Contacts between the two chains:
Residue Q136 in protein 2 is in contact with residue A8 in protein 1 (closest heavy-atom distance 4.8 Å).
Residue E133 in protein 2 contacts residue A4 in protein 1 (closest heavy-atom distance 3.0 Å).
Residue E133 in protein 2 interacts with residue A6 in protein 1 (closest heavy-atom distance 2.8 Å).
Residue E133 in protein 2 interacts with residue A5 in protein 1 (closest heavy-atom distance 3.1 Å).
Residue L137 in protein 2 interacts with residue A56 in protein 1 (closest heavy-atom distance 3.8 Å).
Residue L137 in protein 2 interacts with residue A8 in protein 1 (closest heavy-atom distance 4.4 Å).
Residue T131 in protein 2 is in contact with residue A2 in protein 1 (closest heavy-atom distance 3.2 Å).
Residue M132 in protein 2 interacts with residue A6 in protein 1 (closest heavy-atom distance 3.7 Å).
Residue L135 in protein 2 contacts residue A5 in protein 1 (closest heavy-atom distance 4.1 Å).
Residue V134 in protein 2 interacts with residue A6 in protein 1 (closest heavy-atom distance 4.0 Å).
Residue L135 in protein 2 interacts with residue A8 in protein 1 (closest heavy-atom distance 3.5 Å).
Residue F145 in protein 2 is in contact with residue A8 in protein 1 (closest heavy-atom distance 4.3 Å).
Residue M132 in protein 2 interacts with residue A4 in protein 1 (closest heavy-atom distance 3.3 Å).
Residue M132 in protein 2 is in contact with residue A5 in protein 1 (closest heavy-atom distance 4.4 Å).
Residue T131 in protein 2 contacts residue A3 in protein 1 (closest heavy-atom distance 3.3 Å).
Residue T131 in protein 2 contacts residue A4 in protein 1 (closest heavy-atom distance 2.9 Å).
Residue F145 in protein 2 is in contact with residue A7 in protein 1 (closest heavy-atom distance 5.0 Å).
Residue L135 in protein 2 interacts with residue A6 in protein 1 (closest heavy-atom distance 2.9 Å).
Residue L135 in protein 2 contacts residue A7 in protein 1 (closest heavy-atom distance 4.5 Å).
Residue Q136 in protein 2 is in contact with residue A56 in protein 1 (closest heavy-atom distance 4.4 Å).

Sequence of protein 2:
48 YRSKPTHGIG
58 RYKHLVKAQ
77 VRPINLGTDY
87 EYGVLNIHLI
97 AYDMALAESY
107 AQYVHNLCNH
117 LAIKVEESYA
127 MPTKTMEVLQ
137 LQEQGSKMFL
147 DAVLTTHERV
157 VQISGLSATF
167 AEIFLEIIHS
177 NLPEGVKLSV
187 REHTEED

Sequence of protein 1:
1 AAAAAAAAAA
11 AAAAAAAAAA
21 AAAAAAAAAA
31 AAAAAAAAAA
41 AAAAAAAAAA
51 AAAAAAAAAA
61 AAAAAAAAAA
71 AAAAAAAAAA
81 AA

This data describes a binding interaction between two proteins.